Interface contacts:
Residue I11 in protein 2 is in contact with residue E20 in protein 1 (closest heavy-atom distance 3.6 Å).
Residue I11 in protein 2 interacts with residue I27 in protein 1 (closest heavy-atom distance 3.7 Å).
Residue L19 in protein 2 is in contact with residue W31 in protein 1 (closest heavy-atom distance 3.6 Å).
Residue R14 in protein 2 is in contact with residue P23 in protein 1 (closest heavy-atom distance 4.2 Å).
Residue R14 in protein 2 contacts residue E20 in protein 1 (closest heavy-atom distance 2.7 Å).
Residue W32 in protein 2 interacts with residue C28 in protein 1 (closest heavy-atom distance 3.5 Å).
Residue L15 in protein 2 is in contact with residue L8 in protein 1 (closest heavy-atom distance 3.9 Å).
Residue S8 in protein 2 contacts residue A16 in protein 1 (closest heavy-atom distance 4.0 Å).
Residue C28 in protein 2 contacts residue W31 in protein 1 (closest heavy-atom distance 4.5 Å).
Residue I29 in protein 2 interacts with residue M32 in protein 1 (closest heavy-atom distance 4.2 Å).
Residue G12 in protein 2 contacts residue L15 in protein 1 (closest heavy-atom distance 3.8 Å).
Residue T133 in protein 2 is in contact with residue N34 in protein 1 (closest heavy-atom distance 4.3 Å).
Residue L15 in protein 2 interacts with residue L24 in protein 1 (closest heavy-atom distance 3.8 Å).
Residue L143 in protein 2 is in contact with residue D10 in protein 1 (closest heavy-atom distance 4.4 Å).
Residue K20 in protein 2 is in contact with residue F9 in protein 1 (closest heavy-atom distance 4.0 Å).
Residue G12 in protein 2 contacts residue L8 in protein 1 (closest heavy-atom distance 4.4 Å).
Residue L178 in protein 2 interacts with residue N34 in protein 1 (closest heavy-atom distance 4.2 Å).
Residue R16 in protein 2 interacts with residue F9 in protein 1 (closest heavy-atom distance 3.7 Å).
Residue R14 in protein 2 is in contact with residue T22 in protein 1 (closest heavy-atom distance 2.8 Å).
Residue L143 in protein 2 is in contact with residue M32 in protein 1 (closest heavy-atom distance 3.6 Å).
Residue F144 in protein 2 contacts residue D10 in protein 1 (closest heavy-atom distance 3.5 Å).
Residue A7 in protein 2 is in contact with residue E20 in protein 1 (closest heavy-atom distance 3.6 Å).
Residue L18 in protein 2 interacts with residue L24 in protein 1 (closest heavy-atom distance 3.8 Å).
Residue W32 in protein 2 is in contact with residue Y25 in protein 1 (closest heavy-atom distance 3.5 Å).
Residue C28 in protein 2 contacts residue C28 in protein 1 (closest heavy-atom distance 4.1 Å).
Residue R14 in protein 2 interacts with residue N21 in protein 1 (closest heavy-atom distance 4.4 Å).
Residue R16 in protein 2 interacts with residue L8 in protein 1 (closest heavy-atom distance 3.5 Å).
Residue N180 in protein 2 is in contact with residue N34 in protein 1 (closest heavy-atom distance 3.5 Å).
Residue S179 in protein 2 is in contact with residue N34 in protein 1 (closest heavy-atom distance 4.4 Å).
Residue L19 in protein 2 contacts residue L8 in protein 1 (closest heavy-atom distance 4.0 Å).
Residue S8 in protein 2 contacts residue L15 in protein 1 (closest heavy-atom distance 4.0 Å).
Residue S8 in protein 2 interacts with residue Y4 in protein 1 (closest heavy-atom distance 3.3 Å).
Residue I11 in protein 2 contacts residue L15 in protein 1 (closest heavy-atom distance 3.6 Å).
Residue H25 in protein 2 contacts residue W31 in protein 1 (closest heavy-atom distance 3.7 Å).
Residue L15 in protein 2 is in contact with residue L15 in protein 1 (closest heavy-atom distance 4.7 Å).
Residue I11 in protein 2 contacts residue S19 in protein 1 (closest heavy-atom distance 3.3 Å).
Residue R14 in protein 2 is in contact with residue I27 in protein 1 (closest heavy-atom distance 4.3 Å).
Residue L18 in protein 2 interacts with residue C28 in protein 1 (closest heavy-atom distance 4.1 Å).
Residue W32 in protein 2 interacts with residue M32 in protein 1 (closest heavy-atom distance 3.9 Å).
Residue Q9 in protein 2 is in contact with residue Y4 in protein 1 (closest heavy-atom distance 3.9 Å).
Residue K5 in protein 2 is in contact with residue Y4 in protein 1 (closest heavy-atom distance 4.3 Å).
Residue C28 in protein 2 interacts with residue M32 in protein 1 (closest heavy-atom distance 3.7 Å).
Residue K10 in protein 2 contacts residue E20 in protein 1 (closest heavy-atom distance 3.0 Å).
Residue L143 in protein 2 is in contact with residue R11 in protein 1 (closest heavy-atom distance 4.2 Å).
Residue W27 in protein 2 is in contact with residue C28 in protein 1 (closest heavy-atom distance 4.4 Å).
Residue I11 in protein 2 interacts with residue F18 in protein 1 (closest heavy-atom distance 3.8 Å).
Residue T133 in protein 2 contacts residue R11 in protein 1 (closest heavy-atom distance 3.8 Å).
Residue L15 in protein 2 contacts residue W31 in protein 1 (closest heavy-atom distance 4.2 Å).
Residue L15 in protein 2 contacts residue C28 in protein 1 (closest heavy-atom distance 4.2 Å).
Residue W27 in protein 2 contacts residue Y25 in protein 1 (closest heavy-atom distance 3.7 Å).
Residue N180 in protein 2 interacts with residue S35 in protein 1 (closest heavy-atom distance 4.8 Å).
Residue L15 in protein 2 contacts residue V13 in protein 1 (closest heavy-atom distance 4.0 Å).
Residue W32 in protein 2 interacts with residue R29 in protein 1 (closest heavy-atom distance 3.6 Å).
Residue G12 in protein 2 interacts with residue I6 in protein 1 (closest heavy-atom distance 4.3 Å).
Residue E31 in protein 2 interacts with residue Y25 in protein 1 (closest heavy-atom distance 2.6 Å).
Residue F33 in protein 2 interacts with residue M32 in protein 1 (closest heavy-atom distance 3.7 Å).
Residue L19 in protein 2 is in contact with residue F9 in protein 1 (closest heavy-atom distance 3.8 Å).
Residue R14 in protein 2 interacts with residue L24 in protein 1 (closest heavy-atom distance 3.9 Å).
Residue R14 in protein 2 interacts with residue S19 in protein 1 (closest heavy-atom distance 3.8 Å).
Residue L15 in protein 2 interacts with residue I27 in protein 1 (closest heavy-atom distance 4.1 Å).

Sequence of protein 1:
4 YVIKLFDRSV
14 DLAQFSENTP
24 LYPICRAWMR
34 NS

The following describes two proteins that form a bound complex.

Sequence of protein 2:
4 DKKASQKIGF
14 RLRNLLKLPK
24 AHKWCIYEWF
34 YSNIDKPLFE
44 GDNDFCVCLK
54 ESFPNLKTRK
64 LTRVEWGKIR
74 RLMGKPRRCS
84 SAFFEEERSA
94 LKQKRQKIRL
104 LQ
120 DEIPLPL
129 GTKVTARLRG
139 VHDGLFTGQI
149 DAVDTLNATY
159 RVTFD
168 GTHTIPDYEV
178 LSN